Sequence of protein 2:
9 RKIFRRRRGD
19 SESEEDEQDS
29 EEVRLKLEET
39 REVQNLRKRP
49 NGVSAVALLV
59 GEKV

This data describes a binding interaction between two proteins.

Sequence of protein 1:
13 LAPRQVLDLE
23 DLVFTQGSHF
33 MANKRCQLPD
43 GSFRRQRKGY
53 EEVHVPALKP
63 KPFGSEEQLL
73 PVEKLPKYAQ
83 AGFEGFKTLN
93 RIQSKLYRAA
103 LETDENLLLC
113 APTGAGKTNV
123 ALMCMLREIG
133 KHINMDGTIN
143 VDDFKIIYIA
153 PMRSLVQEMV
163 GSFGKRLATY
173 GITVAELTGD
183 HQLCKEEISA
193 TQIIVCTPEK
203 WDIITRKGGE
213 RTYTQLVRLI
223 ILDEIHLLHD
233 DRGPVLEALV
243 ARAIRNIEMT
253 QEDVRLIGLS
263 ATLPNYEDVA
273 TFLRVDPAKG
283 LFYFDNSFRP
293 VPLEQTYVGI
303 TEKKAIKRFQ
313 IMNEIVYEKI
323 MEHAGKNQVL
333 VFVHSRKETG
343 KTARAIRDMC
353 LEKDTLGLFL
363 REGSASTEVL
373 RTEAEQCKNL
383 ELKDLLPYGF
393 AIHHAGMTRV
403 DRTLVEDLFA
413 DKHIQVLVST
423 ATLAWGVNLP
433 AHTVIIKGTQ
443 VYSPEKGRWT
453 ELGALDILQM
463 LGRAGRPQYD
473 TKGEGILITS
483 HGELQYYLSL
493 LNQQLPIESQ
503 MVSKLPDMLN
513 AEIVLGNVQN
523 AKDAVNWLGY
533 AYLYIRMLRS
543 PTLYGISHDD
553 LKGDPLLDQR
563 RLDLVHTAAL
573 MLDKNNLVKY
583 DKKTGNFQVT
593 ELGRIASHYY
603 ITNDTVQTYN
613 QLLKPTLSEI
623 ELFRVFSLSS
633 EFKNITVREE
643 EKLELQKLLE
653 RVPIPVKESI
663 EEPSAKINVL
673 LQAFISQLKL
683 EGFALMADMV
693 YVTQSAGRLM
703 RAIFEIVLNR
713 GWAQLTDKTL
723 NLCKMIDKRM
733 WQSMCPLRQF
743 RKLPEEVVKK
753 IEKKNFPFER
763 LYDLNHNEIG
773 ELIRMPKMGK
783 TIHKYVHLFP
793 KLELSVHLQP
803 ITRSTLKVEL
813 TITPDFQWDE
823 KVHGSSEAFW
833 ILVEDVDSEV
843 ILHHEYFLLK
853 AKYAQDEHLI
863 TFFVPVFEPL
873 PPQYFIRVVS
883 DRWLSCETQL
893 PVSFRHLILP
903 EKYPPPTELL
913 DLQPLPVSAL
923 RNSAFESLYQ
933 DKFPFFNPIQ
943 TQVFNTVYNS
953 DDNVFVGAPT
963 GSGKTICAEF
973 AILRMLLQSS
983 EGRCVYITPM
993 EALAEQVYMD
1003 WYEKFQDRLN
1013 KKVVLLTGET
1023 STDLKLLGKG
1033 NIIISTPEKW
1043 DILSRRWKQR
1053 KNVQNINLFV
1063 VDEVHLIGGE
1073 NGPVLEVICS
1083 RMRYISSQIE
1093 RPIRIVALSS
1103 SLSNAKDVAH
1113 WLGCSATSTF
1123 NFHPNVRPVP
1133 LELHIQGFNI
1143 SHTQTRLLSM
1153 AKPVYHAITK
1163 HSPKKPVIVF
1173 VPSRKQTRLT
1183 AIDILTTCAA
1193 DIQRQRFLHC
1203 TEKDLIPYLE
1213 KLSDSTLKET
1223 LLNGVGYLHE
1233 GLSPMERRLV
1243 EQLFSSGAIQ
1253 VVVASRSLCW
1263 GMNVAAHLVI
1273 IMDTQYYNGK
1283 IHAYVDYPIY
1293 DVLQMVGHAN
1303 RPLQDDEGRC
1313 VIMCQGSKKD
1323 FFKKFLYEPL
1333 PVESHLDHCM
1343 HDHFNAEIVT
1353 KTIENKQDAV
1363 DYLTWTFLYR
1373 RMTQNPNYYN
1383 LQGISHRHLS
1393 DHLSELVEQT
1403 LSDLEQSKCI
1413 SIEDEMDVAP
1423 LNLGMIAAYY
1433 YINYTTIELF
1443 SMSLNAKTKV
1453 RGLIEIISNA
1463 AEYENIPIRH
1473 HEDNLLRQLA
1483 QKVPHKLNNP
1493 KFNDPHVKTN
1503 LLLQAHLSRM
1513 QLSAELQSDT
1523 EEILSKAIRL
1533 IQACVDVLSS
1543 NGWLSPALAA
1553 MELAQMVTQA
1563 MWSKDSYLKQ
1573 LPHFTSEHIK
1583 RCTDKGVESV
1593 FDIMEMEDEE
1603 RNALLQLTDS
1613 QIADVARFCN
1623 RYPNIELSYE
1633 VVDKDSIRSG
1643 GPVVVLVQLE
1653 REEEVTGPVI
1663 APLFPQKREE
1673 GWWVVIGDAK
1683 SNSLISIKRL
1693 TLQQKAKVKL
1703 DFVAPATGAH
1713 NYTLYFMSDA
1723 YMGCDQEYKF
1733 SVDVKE

Interface contacts:
Residue Y1569 in protein 1 contacts residue R15 in protein 2 (closest heavy-atom distance 3.5 Å).
Residue Y1380 in protein 1 interacts with residue G50 in protein 2 (closest heavy-atom distance 3.6 Å).
Residue L800 in protein 1 contacts residue L56 in protein 2 (closest heavy-atom distance 3.6 Å).
Residue Q1384 in protein 1 is in contact with residue A55 in protein 2 (closest heavy-atom distance 3.6 Å).
Residue Q1401 in protein 1 is in contact with residue R47 in protein 2 (closest heavy-atom distance 2.4 Å).
Residue D1727 in protein 1 contacts residue R13 in protein 2 (closest heavy-atom distance 2.8 Å).
Residue G1725 in protein 1 interacts with residue F12 in protein 2 (closest heavy-atom distance 3.4 Å).
Residue E1440 in protein 1 interacts with residue Q42 in protein 2 (closest heavy-atom distance 2.5 Å).
Residue N1379 in protein 1 contacts residue V51 in protein 2 (closest heavy-atom distance 3.4 Å).
Residue S1445 in protein 1 is in contact with residue L35 in protein 2 (closest heavy-atom distance 3.1 Å).
Residue R1453 in protein 1 is in contact with residue E23 in protein 2 (closest heavy-atom distance 2.7 Å).
Residue N1490 in protein 1 interacts with residue E29 in protein 2 (closest heavy-atom distance 2.6 Å).
Residue R1453 in protein 1 is in contact with residue E20 in protein 2 (closest heavy-atom distance 3.2 Å).
Residue E1729 in protein 1 contacts residue R14 in protein 2 (closest heavy-atom distance 3.4 Å).
Residue S895 in protein 1 interacts with residue L56 in protein 2 (closest heavy-atom distance 3.3 Å).
Residue N1461 in protein 1 interacts with residue L35 in protein 2 (closest heavy-atom distance 3.3 Å).
Residue N1379 in protein 1 contacts residue G50 in protein 2 (closest heavy-atom distance 3.6 Å).
Residue L1441 in protein 1 interacts with residue L35 in protein 2 (closest heavy-atom distance 3.6 Å).
Residue Q1408 in protein 1 interacts with residue R45 in protein 2 (closest heavy-atom distance 2.4 Å).
Residue I1627 in protein 1 is in contact with residue K10 in protein 2 (closest heavy-atom distance 3.4 Å).
Residue V798 in protein 1 contacts residue S52 in protein 2 (closest heavy-atom distance 3.4 Å).
Residue D1567 in protein 1 is in contact with residue R15 in protein 2 (closest heavy-atom distance 3.1 Å).
Residue R1453 in protein 1 contacts residue S28 in protein 2 (closest heavy-atom distance 3.4 Å).
Residue E1729 in protein 1 interacts with residue R13 in protein 2 (closest heavy-atom distance 3.2 Å).
Residue N1461 in protein 1 contacts residue R39 in protein 2 (closest heavy-atom distance 3.0 Å).
Residue S1565 in protein 1 is in contact with residue R15 in protein 2 (closest heavy-atom distance 3.2 Å).
Residue E1554 in protein 1 is in contact with residue R13 in protein 2 (closest heavy-atom distance 3.0 Å).
Residue Y1436 in protein 1 interacts with residue R45 in protein 2 (closest heavy-atom distance 3.2 Å).
Residue Q801 in protein 1 is in contact with residue G50 in protein 2 (closest heavy-atom distance 3.3 Å).
Residue K1451 in protein 1 is in contact with residue E20 in protein 2 (closest heavy-atom distance 3.4 Å).
Residue Q1728 in protein 1 is in contact with residue I11 in protein 2 (closest heavy-atom distance 3.3 Å).
Residue E1729 in protein 1 interacts with residue I11 in protein 2 (closest heavy-atom distance 3.7 Å).
Residue Q1401 in protein 1 is in contact with residue R45 in protein 2 (closest heavy-atom distance 3.7 Å).
Residue E811 in protein 1 contacts residue N49 in protein 2 (closest heavy-atom distance 2.9 Å).
Residue H799 in protein 1 is in contact with residue V51 in protein 2 (closest heavy-atom distance 3.4 Å).
Residue E1628 in protein 1 contacts residue K10 in protein 2 (closest heavy-atom distance 3.5 Å).
Residue H1340 in protein 1 interacts with residue R47 in protein 2 (closest heavy-atom distance 3.6 Å).
Residue D1405 in protein 1 interacts with residue R45 in protein 2 (closest heavy-atom distance 3.4 Å).
Residue D1727 in protein 1 interacts with residue F12 in protein 2 (closest heavy-atom distance 3.4 Å).
Residue H1340 in protein 1 is in contact with residue N49 in protein 2 (closest heavy-atom distance 3.4 Å).
Residue L1441 in protein 1 interacts with residue T38 in protein 2 (closest heavy-atom distance 3.4 Å).
Residue S1445 in protein 1 contacts residue K34 in protein 2 (closest heavy-atom distance 3.2 Å).
Residue V798 in protein 1 is in contact with residue A53 in protein 2 (closest heavy-atom distance 3.2 Å).
Residue H898 in protein 1 contacts residue L56 in protein 2 (closest heavy-atom distance 3.0 Å).
Residue E1440 in protein 1 interacts with residue R45 in protein 2 (closest heavy-atom distance 2.6 Å).
Residue T1437 in protein 1 is in contact with residue Q42 in protein 2 (closest heavy-atom distance 3.0 Å).
Residue D1339 in protein 1 is in contact with residue R47 in protein 2 (closest heavy-atom distance 3.6 Å).
Residue H799 in protein 1 is in contact with residue N49 in protein 2 (closest heavy-atom distance 3.4 Å).
Residue H898 in protein 1 is in contact with residue G59 in protein 2 (closest heavy-atom distance 3.4 Å).
Residue H799 in protein 1 is in contact with residue S52 in protein 2 (closest heavy-atom distance 3.5 Å).
Residue L800 in protein 1 interacts with residue V51 in protein 2 (closest heavy-atom distance 3.1 Å).
Residue L1550 in protein 1 interacts with residue R13 in protein 2 (closest heavy-atom distance 3.6 Å).
Residue H1498 in protein 1 contacts residue R39 in protein 2 (closest heavy-atom distance 3.4 Å).
Residue L1398 in protein 1 interacts with residue R47 in protein 2 (closest heavy-atom distance 3.5 Å).
Residue H898 in protein 1 interacts with residue V58 in protein 2 (closest heavy-atom distance 3.7 Å).
Residue Q1384 in protein 1 interacts with residue E60 in protein 2 (closest heavy-atom distance 2.9 Å).
Residue H799 in protein 1 interacts with residue G50 in protein 2 (closest heavy-atom distance 3.5 Å).
Residue N1447 in protein 1 is in contact with residue K34 in protein 2 (closest heavy-atom distance 3.5 Å).
Residue S1409 in protein 1 interacts with residue R45 in protein 2 (closest heavy-atom distance 2.8 Å).
Residue M1444 in protein 1 interacts with residue K34 in protein 2 (closest heavy-atom distance 3.7 Å).